Sequence of the second protein:
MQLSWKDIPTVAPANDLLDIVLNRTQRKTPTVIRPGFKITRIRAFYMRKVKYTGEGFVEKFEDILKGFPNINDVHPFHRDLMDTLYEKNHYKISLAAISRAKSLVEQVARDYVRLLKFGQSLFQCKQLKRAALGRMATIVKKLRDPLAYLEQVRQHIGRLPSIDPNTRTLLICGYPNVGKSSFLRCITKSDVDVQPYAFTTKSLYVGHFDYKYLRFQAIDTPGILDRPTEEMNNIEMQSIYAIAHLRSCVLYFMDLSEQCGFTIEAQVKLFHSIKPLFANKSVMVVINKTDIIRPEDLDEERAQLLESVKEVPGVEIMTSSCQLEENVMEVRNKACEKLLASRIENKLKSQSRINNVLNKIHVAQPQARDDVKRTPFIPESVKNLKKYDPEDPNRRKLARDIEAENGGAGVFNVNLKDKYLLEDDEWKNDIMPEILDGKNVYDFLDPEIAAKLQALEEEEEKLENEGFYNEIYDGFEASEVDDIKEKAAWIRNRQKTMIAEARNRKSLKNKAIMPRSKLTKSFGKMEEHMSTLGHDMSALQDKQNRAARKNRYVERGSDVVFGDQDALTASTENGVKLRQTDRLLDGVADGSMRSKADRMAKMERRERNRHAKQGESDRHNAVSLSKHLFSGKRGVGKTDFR

These two protein chains interact to form a complex.

Sequence of the first protein:
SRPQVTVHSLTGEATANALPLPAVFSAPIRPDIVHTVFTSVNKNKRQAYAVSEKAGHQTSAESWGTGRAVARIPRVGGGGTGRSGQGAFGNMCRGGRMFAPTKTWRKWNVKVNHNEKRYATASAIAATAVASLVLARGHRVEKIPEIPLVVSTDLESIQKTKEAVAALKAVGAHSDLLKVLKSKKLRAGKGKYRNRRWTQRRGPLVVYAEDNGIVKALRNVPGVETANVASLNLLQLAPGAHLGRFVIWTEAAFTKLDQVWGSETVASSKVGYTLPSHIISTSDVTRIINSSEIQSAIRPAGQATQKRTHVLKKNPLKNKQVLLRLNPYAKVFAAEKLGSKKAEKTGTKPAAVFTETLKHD

Residue-level contacts at the interface:
Residue F635 in the second protein interacts with residue V71 in the first protein (closest heavy-atom distance 5.0 Å).
Residue N626 in the second protein contacts residue T82 in the first protein (closest heavy-atom distance 4.1 Å).
Residue L630 in the second protein contacts residue R76 in the first protein (closest heavy-atom distance 4.0 Å).
Residue L630 in the second protein contacts residue V71 in the first protein (closest heavy-atom distance 3.7 Å).
Residue N626 in the second protein is in contact with residue G81 in the first protein (closest heavy-atom distance 4.1 Å).
Residue V628 in the second protein contacts residue G81 in the first protein (closest heavy-atom distance 3.4 Å).
Residue V628 in the second protein contacts residue G80 in the first protein (closest heavy-atom distance 4.3 Å).
Residue L630 in the second protein is in contact with residue W65 in the first protein (closest heavy-atom distance 3.6 Å).
Residue N626 in the second protein interacts with residue G83 in the first protein (closest heavy-atom distance 4.6 Å).
Residue S629 in the second protein contacts residue S85 in the first protein (closest heavy-atom distance 3.9 Å).
Residue S629 in the second protein contacts residue G86 in the first protein (closest heavy-atom distance 4.3 Å).
Residue V628 in the second protein is in contact with residue T82 in the first protein (closest heavy-atom distance 3.9 Å).
Residue K632 in the second protein interacts with residue R69 in the first protein (closest heavy-atom distance 3.0 Å).
Residue K632 in the second protein contacts residue W65 in the first protein (closest heavy-atom distance 3.5 Å).
Residue K638 in the second protein interacts with residue G68 in the first protein (closest heavy-atom distance 3.9 Å).
Residue V628 in the second protein interacts with residue G86 in the first protein (closest heavy-atom distance 4.9 Å).
Residue F635 in the second protein is in contact with residue W65 in the first protein (closest heavy-atom distance 4.3 Å).
Residue V628 in the second protein interacts with residue G83 in the first protein (closest heavy-atom distance 3.8 Å).
Residue G637 in the second protein interacts with residue G68 in the first protein (closest heavy-atom distance 3.4 Å).
Residue S636 in the second protein contacts residue R69 in the first protein (closest heavy-atom distance 3.3 Å).
Residue V628 in the second protein contacts residue S85 in the first protein (closest heavy-atom distance 3.2 Å).
Residue S631 in the second protein contacts residue W65 in the first protein (closest heavy-atom distance 3.9 Å).
Residue A627 in the second protein contacts residue G83 in the first protein (closest heavy-atom distance 3.5 Å).
Residue S629 in the second protein contacts residue G83 in the first protein (closest heavy-atom distance 3.9 Å).
Residue S629 in the second protein is in contact with residue Q87 in the first protein (closest heavy-atom distance 3.7 Å).
Residue F635 in the second protein is in contact with residue R69 in the first protein (closest heavy-atom distance 3.4 Å).
Residue G637 in the second protein contacts residue R69 in the first protein (closest heavy-atom distance 2.9 Å).
Residue L630 in the second protein is in contact with residue G86 in the first protein (closest heavy-atom distance 3.6 Å).
Residue L630 in the second protein interacts with residue S85 in the first protein (closest heavy-atom distance 4.0 Å).